Sequence of the second protein:
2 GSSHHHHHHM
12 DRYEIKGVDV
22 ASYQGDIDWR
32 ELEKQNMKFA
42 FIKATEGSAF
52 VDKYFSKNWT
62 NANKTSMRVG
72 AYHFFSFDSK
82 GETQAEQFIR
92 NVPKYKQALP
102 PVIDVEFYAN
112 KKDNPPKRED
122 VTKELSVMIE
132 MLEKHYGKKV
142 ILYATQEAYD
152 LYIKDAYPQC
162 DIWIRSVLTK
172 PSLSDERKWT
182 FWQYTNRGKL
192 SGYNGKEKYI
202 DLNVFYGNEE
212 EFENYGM

Sequence of the first protein:
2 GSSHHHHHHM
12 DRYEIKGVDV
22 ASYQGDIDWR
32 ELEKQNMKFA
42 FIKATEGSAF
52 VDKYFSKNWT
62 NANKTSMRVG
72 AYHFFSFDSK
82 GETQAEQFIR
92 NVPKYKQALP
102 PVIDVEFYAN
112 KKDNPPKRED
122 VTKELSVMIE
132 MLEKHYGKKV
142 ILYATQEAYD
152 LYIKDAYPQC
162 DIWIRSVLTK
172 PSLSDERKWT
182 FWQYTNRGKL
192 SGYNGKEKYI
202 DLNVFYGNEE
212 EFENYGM

Interface contacts:
Residue Y73 in the first protein contacts residue S3 in the second protein (closest heavy-atom distance 3.1 Å).
Residue S4 in the first protein contacts residue F75 in the second protein (closest heavy-atom distance 3.6 Å).
Residue L169 in the first protein contacts residue K113 in the second protein (closest heavy-atom distance 3.6 Å).
Residue S4 in the first protein interacts with residue E47 in the second protein (closest heavy-atom distance 2.7 Å).
Residue E47 in the first protein is in contact with residue H6 in the second protein (closest heavy-atom distance 3.4 Å).
Residue G2 in the first protein is in contact with residue F75 in the second protein (closest heavy-atom distance 3.9 Å).
Residue S3 in the first protein is in contact with residue Y73 in the second protein (closest heavy-atom distance 3.1 Å).
Residue G2 in the first protein is in contact with residue Y73 in the second protein (closest heavy-atom distance 3.4 Å).
Residue S4 in the first protein is in contact with residue Y24 in the second protein (closest heavy-atom distance 3.9 Å).
Residue H6 in the first protein contacts residue Y109 in the second protein (closest heavy-atom distance 3.7 Å).
Residue H5 in the first protein contacts residue Y24 in the second protein (closest heavy-atom distance 3.2 Å).
Residue G2 in the first protein contacts residue Y144 in the second protein (closest heavy-atom distance 3.5 Å).
Residue Y24 in the first protein contacts residue H5 in the second protein (closest heavy-atom distance 3.2 Å).
Residue G2 in the first protein interacts with residue D105 in the second protein (closest heavy-atom distance 3.0 Å).
Residue T170 in the first protein contacts residue D114 in the second protein (closest heavy-atom distance 3.2 Å).
Residue Y200 in the first protein contacts residue Y200 in the second protein (closest heavy-atom distance 3.6 Å).
Residue K113 in the first protein interacts with residue L169 in the second protein (closest heavy-atom distance 3.6 Å).
Residue D114 in the first protein interacts with residue K171 in the second protein (closest heavy-atom distance 2.9 Å).
Residue H6 in the first protein interacts with residue E47 in the second protein (closest heavy-atom distance 3.4 Å).
Residue S3 in the first protein interacts with residue K44 in the second protein (closest heavy-atom distance 2.8 Å).
Residue L169 in the first protein interacts with residue A110 in the second protein (closest heavy-atom distance 3.8 Å).
Residue Y24 in the first protein interacts with residue S4 in the second protein (closest heavy-atom distance 3.9 Å).
Residue Y24 in the first protein interacts with residue S3 in the second protein (closest heavy-atom distance 3.5 Å).
Residue F75 in the first protein interacts with residue S3 in the second protein (closest heavy-atom distance 3.5 Å).
Residue F75 in the first protein contacts residue G2 in the second protein (closest heavy-atom distance 3.9 Å).
Residue S3 in the first protein is in contact with residue Y24 in the second protein (closest heavy-atom distance 3.5 Å).
Residue D105 in the first protein is in contact with residue G2 in the second protein (closest heavy-atom distance 3.0 Å).
Residue Y200 in the first protein contacts residue Q25 in the second protein (closest heavy-atom distance 3.0 Å).
Residue T170 in the first protein contacts residue K113 in the second protein (closest heavy-atom distance 3.6 Å).
Residue R188 in the first protein contacts residue Y24 in the second protein (closest heavy-atom distance 3.6 Å).
Residue E47 in the first protein contacts residue H5 in the second protein (closest heavy-atom distance 2.9 Å).
Residue H8 in the first protein is in contact with residue N111 in the second protein (closest heavy-atom distance 3.4 Å).
Residue G2 in the first protein is in contact with residue E107 in the second protein (closest heavy-atom distance 2.9 Å).
Residue Y144 in the first protein is in contact with residue G2 in the second protein (closest heavy-atom distance 3.5 Å).
Residue D114 in the first protein interacts with residue T170 in the second protein (closest heavy-atom distance 3.2 Å).
Residue E107 in the first protein is in contact with residue G2 in the second protein (closest heavy-atom distance 2.9 Å).
Residue K44 in the first protein contacts residue S3 in the second protein (closest heavy-atom distance 2.8 Å).
Residue Q25 in the first protein is in contact with residue Y200 in the second protein (closest heavy-atom distance 3.0 Å).
Residue A110 in the first protein interacts with residue L169 in the second protein (closest heavy-atom distance 3.8 Å).
Residue E47 in the first protein interacts with residue S4 in the second protein (closest heavy-atom distance 2.7 Å).
Residue H5 in the first protein is in contact with residue K44 in the second protein (closest heavy-atom distance 3.7 Å).
Residue S3 in the first protein contacts residue F75 in the second protein (closest heavy-atom distance 3.5 Å).
Residue Y109 in the first protein interacts with residue H6 in the second protein (closest heavy-atom distance 3.7 Å).
Residue F108 in the first protein is in contact with residue L169 in the second protein (closest heavy-atom distance 3.9 Å).
Residue K44 in the first protein contacts residue H5 in the second protein (closest heavy-atom distance 3.7 Å).
Residue F75 in the first protein interacts with residue S4 in the second protein (closest heavy-atom distance 3.6 Å).
Residue K113 in the first protein contacts residue T170 in the second protein (closest heavy-atom distance 3.6 Å).
Residue H8 in the first protein contacts residue A110 in the second protein (closest heavy-atom distance 3.1 Å).
Residue Y73 in the first protein contacts residue G2 in the second protein (closest heavy-atom distance 3.4 Å).
Residue Y24 in the first protein interacts with residue Y200 in the second protein (closest heavy-atom distance 3.6 Å).
Residue H5 in the first protein contacts residue F51 in the second protein (closest heavy-atom distance 3.5 Å).
Residue Y200 in the first protein interacts with residue Y24 in the second protein (closest heavy-atom distance 3.6 Å).
Residue N111 in the first protein contacts residue H8 in the second protein (closest heavy-atom distance 3.4 Å).
Residue Y24 in the first protein is in contact with residue E198 in the second protein (closest heavy-atom distance 3.6 Å).
Residue Y24 in the first protein contacts residue R188 in the second protein (closest heavy-atom distance 3.6 Å).
Residue H5 in the first protein contacts residue E47 in the second protein (closest heavy-atom distance 2.9 Å).
Residue F51 in the first protein contacts residue H5 in the second protein (closest heavy-atom distance 3.5 Å).
Residue A110 in the first protein contacts residue H8 in the second protein (closest heavy-atom distance 3.1 Å).
Residue E198 in the first protein is in contact with residue Y24 in the second protein (closest heavy-atom distance 3.6 Å).
Residue K171 in the first protein interacts with residue D114 in the second protein (closest heavy-atom distance 2.9 Å).

This data describes a binding interaction between two proteins.